This data describes a binding interaction between two proteins.

Sequence of chain B:
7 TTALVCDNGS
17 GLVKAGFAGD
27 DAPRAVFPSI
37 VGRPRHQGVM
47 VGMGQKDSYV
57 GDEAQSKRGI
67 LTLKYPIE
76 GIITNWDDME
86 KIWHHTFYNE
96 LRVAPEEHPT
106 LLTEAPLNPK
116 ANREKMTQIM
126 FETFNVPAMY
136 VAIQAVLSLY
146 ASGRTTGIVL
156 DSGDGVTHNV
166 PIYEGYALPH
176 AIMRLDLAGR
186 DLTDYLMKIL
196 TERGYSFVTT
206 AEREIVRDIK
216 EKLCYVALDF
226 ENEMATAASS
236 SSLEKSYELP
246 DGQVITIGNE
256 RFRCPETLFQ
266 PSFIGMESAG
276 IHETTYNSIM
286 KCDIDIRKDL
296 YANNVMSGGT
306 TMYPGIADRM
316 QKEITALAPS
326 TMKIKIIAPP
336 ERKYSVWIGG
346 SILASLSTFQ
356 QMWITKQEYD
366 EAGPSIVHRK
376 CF

Sequence of chain A:
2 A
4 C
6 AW

Contacts between the two chains:
Residue T196 in chain B contacts residue W7 in chain A (closest heavy-atom distance 4.1 Å).
Residue S201 in chain B is in contact with residue W7 in chain A (closest heavy-atom distance 4.3 Å).
Residue Y200 in chain B interacts with residue A2 in chain A (closest heavy-atom distance 3.8 Å).
Residue Q248 in chain B interacts with residue A2 in chain A (closest heavy-atom distance 4.2 Å).
Residue G199 in chain B interacts with residue A2 in chain A (closest heavy-atom distance 3.8 Å).
Residue S201 in chain B is in contact with residue C4 in chain A (closest heavy-atom distance 4.6 Å).
Residue S201 in chain B interacts with residue A2 in chain A (closest heavy-atom distance 4.0 Å).
Residue Y200 in chain B is in contact with residue W7 in chain A (closest heavy-atom distance 4.4 Å).
Residue G199 in chain B interacts with residue W7 in chain A (closest heavy-atom distance 3.4 Å).